These two protein chains interact to form a complex.

Sequence of the first protein:
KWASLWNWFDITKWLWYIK

Sequence of the second protein:
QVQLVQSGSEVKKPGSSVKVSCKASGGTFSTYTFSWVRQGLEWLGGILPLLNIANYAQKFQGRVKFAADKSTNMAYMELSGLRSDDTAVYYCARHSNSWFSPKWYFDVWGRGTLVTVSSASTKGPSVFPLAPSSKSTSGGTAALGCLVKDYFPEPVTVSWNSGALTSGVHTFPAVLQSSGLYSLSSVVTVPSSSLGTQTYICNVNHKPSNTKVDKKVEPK

Residue-level contacts at the interface:
Residue N59 in the second protein is in contact with residue N16 in the first protein (closest heavy-atom distance 3.3 Å).
Residue N56 in the second protein interacts with residue W11 in the first protein (closest heavy-atom distance 3.9 Å).
Residue W108 in the second protein interacts with residue K22 in the first protein (closest heavy-atom distance 3.9 Å).
Residue N59 in the second protein contacts residue I20 in the first protein (closest heavy-atom distance 3.1 Å).
Residue N56 in the second protein is in contact with residue A12 in the first protein (closest heavy-atom distance 3.4 Å).
Residue I57 in the second protein is in contact with residue W15 in the first protein (closest heavy-atom distance 3.7 Å).
Residue P106 in the second protein is in contact with residue K22 in the first protein (closest heavy-atom distance 3.4 Å).
Residue I51 in the second protein is in contact with residue I20 in the first protein (closest heavy-atom distance 3.7 Å).
Residue A58 in the second protein is in contact with residue N16 in the first protein (closest heavy-atom distance 4.4 Å).
Residue S102 in the second protein interacts with residue T21 in the first protein (closest heavy-atom distance 3.3 Å).
Residue S102 in the second protein contacts residue L24 in the first protein (closest heavy-atom distance 3.1 Å).
Residue S105 in the second protein contacts residue W25 in the first protein (closest heavy-atom distance 3.9 Å).
Residue L55 in the second protein contacts residue W23 in the first protein (closest heavy-atom distance 4.0 Å).
Residue A58 in the second protein interacts with residue L14 in the first protein (closest heavy-atom distance 3.5 Å).
Residue F104 in the second protein interacts with residue W25 in the first protein (closest heavy-atom distance 3.7 Å).
Residue V68 in the second protein contacts residue L14 in the first protein (closest heavy-atom distance 3.7 Å).
Residue A71 in the second protein contacts residue K10 in the first protein (closest heavy-atom distance 3.5 Å).
Residue S102 in the second protein is in contact with residue W23 in the first protein (closest heavy-atom distance 3.8 Å).
Residue W103 in the second protein interacts with residue L24 in the first protein (closest heavy-atom distance 3.7 Å).
Residue F70 in the second protein is in contact with residue A12 in the first protein (closest heavy-atom distance 2.9 Å).
Residue W108 in the second protein is in contact with residue T21 in the first protein (closest heavy-atom distance 3.0 Å).
Residue L52 in the second protein is in contact with residue F18 in the first protein (closest heavy-atom distance 4.3 Å).
Residue A58 in the second protein is in contact with residue S13 in the first protein (closest heavy-atom distance 2.7 Å).
Residue S102 in the second protein contacts residue K22 in the first protein (closest heavy-atom distance 3.6 Å).
Residue K69 in the second protein is in contact with residue K10 in the first protein (closest heavy-atom distance 3.5 Å).
Residue F70 in the second protein is in contact with residue K10 in the first protein (closest heavy-atom distance 3.4 Å).
Residue A58 in the second protein interacts with residue A12 in the first protein (closest heavy-atom distance 4.3 Å).
Residue W103 in the second protein is in contact with residue W25 in the first protein (closest heavy-atom distance 3.6 Å).
Residue L52 in the second protein contacts residue I20 in the first protein (closest heavy-atom distance 3.9 Å).
Residue T33 in the second protein contacts residue T21 in the first protein (closest heavy-atom distance 4.6 Å).
Residue Y60 in the second protein interacts with residue L14 in the first protein (closest heavy-atom distance 4.1 Å).
Residue A71 in the second protein contacts residue W11 in the first protein (closest heavy-atom distance 3.9 Å).
Residue I57 in the second protein contacts residue I20 in the first protein (closest heavy-atom distance 3.7 Å).
Residue I57 in the second protein is in contact with residue F18 in the first protein (closest heavy-atom distance 3.9 Å).
Residue T31 in the second protein interacts with residue L24 in the first protein (closest heavy-atom distance 3.7 Å).
Residue I57 in the second protein contacts residue S13 in the first protein (closest heavy-atom distance 3.4 Å).
Residue I51 in the second protein is in contact with residue A12 in the first protein (closest heavy-atom distance 3.6 Å).
Residue I57 in the second protein interacts with residue A12 in the first protein (closest heavy-atom distance 4.5 Å).
Residue P106 in the second protein interacts with residue W25 in the first protein (closest heavy-atom distance 3.5 Å).
Residue L52 in the second protein interacts with residue W23 in the first protein (closest heavy-atom distance 3.4 Å).
Residue G50 in the second protein interacts with residue I20 in the first protein (closest heavy-atom distance 3.4 Å).
Residue A58 in the second protein interacts with residue W15 in the first protein (closest heavy-atom distance 3.0 Å).
Residue N59 in the second protein interacts with residue F18 in the first protein (closest heavy-atom distance 3.0 Å).
Residue T33 in the second protein contacts residue I20 in the first protein (closest heavy-atom distance 2.6 Å).
Residue L54 in the second protein is in contact with residue W23 in the first protein (closest heavy-atom distance 3.9 Å).
Residue E82 in the second protein interacts with residue K10 in the first protein (closest heavy-atom distance 4.5 Å).
Residue T31 in the second protein contacts residue W23 in the first protein (closest heavy-atom distance 4.1 Å).
Residue N101 in the second protein is in contact with residue L24 in the first protein (closest heavy-atom distance 3.2 Å).
Residue N59 in the second protein contacts residue D19 in the first protein (closest heavy-atom distance 3.7 Å).
Residue N59 in the second protein contacts residue W15 in the first protein (closest heavy-atom distance 3.0 Å).
Residue F70 in the second protein is in contact with residue L14 in the first protein (closest heavy-atom distance 4.0 Å).
Residue H99 in the second protein interacts with residue T21 in the first protein (closest heavy-atom distance 3.4 Å).
Residue L55 in the second protein is in contact with residue F18 in the first protein (closest heavy-atom distance 3.8 Å).
Residue W103 in the second protein is in contact with residue K28 in the first protein (closest heavy-atom distance 3.3 Å).
Residue S102 in the second protein interacts with residue W25 in the first protein (closest heavy-atom distance 3.1 Å).
Residue F70 in the second protein is in contact with residue W11 in the first protein (closest heavy-atom distance 3.2 Å).
Residue T33 in the second protein contacts residue W23 in the first protein (closest heavy-atom distance 4.4 Å).
Residue N56 in the second protein contacts residue S13 in the first protein (closest heavy-atom distance 3.0 Å).
Residue Y60 in the second protein interacts with residue N16 in the first protein (closest heavy-atom distance 2.9 Å).
Residue A58 in the second protein interacts with residue I20 in the first protein (closest heavy-atom distance 4.3 Å).